Contacts between the two chains:
Residue L11 in the second protein interacts with residue L11 in the first protein (closest heavy-atom distance 3.6 Å).
Residue I36 in the second protein interacts with residue L32 in the first protein (closest heavy-atom distance 4.0 Å).
Residue V8 in the second protein interacts with residue Q7 in the first protein (closest heavy-atom distance 3.6 Å).
Residue L32 in the second protein contacts residue L32 in the first protein (closest heavy-atom distance 3.9 Å).
Residue L22 in the second protein is in contact with residue L22 in the first protein (closest heavy-atom distance 3.9 Å).
Residue L22 in the second protein contacts residue T25 in the first protein (closest heavy-atom distance 3.8 Å).
Residue Q21 in the second protein interacts with residue M26 in the first protein (closest heavy-atom distance 3.6 Å).
Residue T4 in the second protein interacts with residue V8 in the first protein (closest heavy-atom distance 4.7 Å).
Residue L15 in the second protein contacts residue L15 in the first protein (closest heavy-atom distance 3.8 Å).
Residue D28 in the second protein interacts with residue K29 in the first protein (closest heavy-atom distance 3.1 Å).
Residue K24 in the second protein is in contact with residue K29 in the first protein (closest heavy-atom distance 5.0 Å).
Residue T4 in the second protein interacts with residue R5 in the first protein (closest heavy-atom distance 4.8 Å).
Residue L15 in the second protein is in contact with residue A18 in the first protein (closest heavy-atom distance 4.6 Å).
Residue K29 in the second protein interacts with residue K29 in the first protein (closest heavy-atom distance 4.5 Å).
Residue V8 in the second protein contacts residue L11 in the first protein (closest heavy-atom distance 3.8 Å).
Residue K29 in the second protein interacts with residue L32 in the first protein (closest heavy-atom distance 3.6 Å).
Residue L22 in the second protein interacts with residue Q21 in the first protein (closest heavy-atom distance 4.3 Å).
Residue V8 in the second protein contacts residue T4 in the first protein (closest heavy-atom distance 5.0 Å).
Residue Q78 in the second protein interacts with residue L82 in the first protein (closest heavy-atom distance 4.1 Å).
Residue L11 in the second protein contacts residue V8 in the first protein (closest heavy-atom distance 3.8 Å).
Residue L32 in the second protein contacts residue E33 in the first protein (closest heavy-atom distance 3.6 Å).
Residue T25 in the second protein is in contact with residue T25 in the first protein (closest heavy-atom distance 3.3 Å).
Residue M26 in the second protein interacts with residue T25 in the first protein (closest heavy-atom distance 3.7 Å).
Residue L32 in the second protein interacts with residue K29 in the first protein (closest heavy-atom distance 3.9 Å).
Residue T25 in the second protein interacts with residue L22 in the first protein (closest heavy-atom distance 4.2 Å).
Residue A18 in the second protein is in contact with residue L15 in the first protein (closest heavy-atom distance 4.3 Å).
Residue F35 in the second protein interacts with residue I36 in the first protein (closest heavy-atom distance 3.9 Å).
Residue L32 in the second protein is in contact with residue I36 in the first protein (closest heavy-atom distance 3.5 Å).
Residue V8 in the second protein is in contact with residue V8 in the first protein (closest heavy-atom distance 3.8 Å).
Residue T4 in the second protein interacts with residue T4 in the first protein (closest heavy-atom distance 3.5 Å).
Residue T25 in the second protein interacts with residue K29 in the first protein (closest heavy-atom distance 4.6 Å).
Residue K29 in the second protein contacts residue D28 in the first protein (closest heavy-atom distance 3.1 Å).
Residue L11 in the second protein is in contact with residue L15 in the first protein (closest heavy-atom distance 4.5 Å).
Residue K29 in the second protein is in contact with residue T25 in the first protein (closest heavy-atom distance 4.6 Å).
Residue Q21 in the second protein is in contact with residue L22 in the first protein (closest heavy-atom distance 4.1 Å).
Residue Q12 in the second protein is in contact with residue L11 in the first protein (closest heavy-atom distance 3.8 Å).
Residue T25 in the second protein is in contact with residue M26 in the first protein (closest heavy-atom distance 3.9 Å).
Residue L22 in the second protein contacts residue A18 in the first protein (closest heavy-atom distance 5.0 Å).
Residue Q78 in the second protein contacts residue Q78 in the first protein (closest heavy-atom distance 3.0 Å).
Residue I36 in the second protein is in contact with residue I36 in the first protein (closest heavy-atom distance 3.7 Å).
Residue E33 in the second protein interacts with residue L32 in the first protein (closest heavy-atom distance 3.6 Å).
Residue I36 in the second protein interacts with residue F35 in the first protein (closest heavy-atom distance 3.6 Å).
Residue M14 in the second protein interacts with residue L15 in the first protein (closest heavy-atom distance 4.0 Å).
Residue A18 in the second protein interacts with residue A18 in the first protein (closest heavy-atom distance 3.9 Å).
Residue L68 in the second protein is in contact with residue L68 in the first protein (closest heavy-atom distance 4.5 Å).
Residue L11 in the second protein interacts with residue Q12 in the first protein (closest heavy-atom distance 4.0 Å).
Residue L82 in the second protein interacts with residue Q78 in the first protein (closest heavy-atom distance 4.4 Å).
Residue A18 in the second protein is in contact with residue L22 in the first protein (closest heavy-atom distance 4.4 Å).
Residue L15 in the second protein interacts with residue L11 in the first protein (closest heavy-atom distance 4.2 Å).
Residue L15 in the second protein interacts with residue M14 in the first protein (closest heavy-atom distance 3.9 Å).
Residue Q7 in the second protein interacts with residue V8 in the first protein (closest heavy-atom distance 4.0 Å).

Sequence of the first protein:
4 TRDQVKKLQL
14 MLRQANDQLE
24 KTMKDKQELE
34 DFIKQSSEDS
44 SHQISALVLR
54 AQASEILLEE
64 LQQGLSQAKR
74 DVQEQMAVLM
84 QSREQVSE

This data describes a binding interaction between two proteins.

Sequence of the second protein:
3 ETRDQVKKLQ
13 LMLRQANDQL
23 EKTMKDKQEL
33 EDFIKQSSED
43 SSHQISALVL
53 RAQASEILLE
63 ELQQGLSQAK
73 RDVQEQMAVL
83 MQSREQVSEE